Sequence of the second protein:
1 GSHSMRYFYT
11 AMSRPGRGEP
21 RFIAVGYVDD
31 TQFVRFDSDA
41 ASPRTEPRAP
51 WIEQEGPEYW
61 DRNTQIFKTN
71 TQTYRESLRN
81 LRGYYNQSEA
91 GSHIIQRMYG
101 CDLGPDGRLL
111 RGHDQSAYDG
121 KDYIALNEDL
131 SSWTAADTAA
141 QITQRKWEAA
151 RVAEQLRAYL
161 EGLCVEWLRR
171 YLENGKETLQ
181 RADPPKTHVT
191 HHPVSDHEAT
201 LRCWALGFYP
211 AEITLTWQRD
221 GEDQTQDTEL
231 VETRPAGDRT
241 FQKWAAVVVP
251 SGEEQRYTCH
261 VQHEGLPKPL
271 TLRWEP

This data describes a binding interaction between two proteins.

Contacts between the two chains:
Residue T73 in the second protein interacts with residue E10 in the first protein (closest heavy-atom distance 4.0 Å).
Residue V152 in the second protein contacts residue F9 in the first protein (closest heavy-atom distance 3.6 Å).
Residue W147 in the second protein is in contact with residue F9 in the first protein (closest heavy-atom distance 3.2 Å).
Residue K146 in the second protein is in contact with residue Y11 in the first protein (closest heavy-atom distance 2.8 Å).
Residue Y59 in the second protein contacts residue H1 in the first protein (closest heavy-atom distance 3.8 Å).
Residue N63 in the second protein contacts residue H1 in the first protein (closest heavy-atom distance 3.7 Å).
Residue I66 in the second protein contacts residue A6 in the first protein (closest heavy-atom distance 4.1 Å).
Residue I66 in the second protein contacts residue G4 in the first protein (closest heavy-atom distance 4.0 Å).
Residue S116 in the second protein is in contact with residue Y11 in the first protein (closest heavy-atom distance 2.6 Å).
Residue Y7 in the second protein contacts residue H1 in the first protein (closest heavy-atom distance 2.9 Å).
Residue T73 in the second protein contacts residue A6 in the first protein (closest heavy-atom distance 2.9 Å).
Residue Y74 in the second protein interacts with residue F9 in the first protein (closest heavy-atom distance 3.6 Å).
Residue Y99 in the second protein contacts residue V3 in the first protein (closest heavy-atom distance 3.0 Å).
Residue K146 in the second protein contacts residue E10 in the first protein (closest heavy-atom distance 4.1 Å).
Residue Y84 in the second protein is in contact with residue Y11 in the first protein (closest heavy-atom distance 2.7 Å).
Residue Y9 in the second protein interacts with residue P2 in the first protein (closest heavy-atom distance 3.8 Å).
Residue I66 in the second protein is in contact with residue H1 in the first protein (closest heavy-atom distance 3.8 Å).
Residue D114 in the second protein is in contact with residue F9 in the first protein (closest heavy-atom distance 3.9 Å).
Residue N80 in the second protein interacts with residue E10 in the first protein (closest heavy-atom distance 2.9 Å).
Residue L156 in the second protein contacts residue V3 in the first protein (closest heavy-atom distance 4.4 Å).
Residue Y159 in the second protein is in contact with residue V3 in the first protein (closest heavy-atom distance 3.5 Å).
Residue S77 in the second protein interacts with residue F9 in the first protein (closest heavy-atom distance 4.1 Å).
Residue N63 in the second protein contacts residue P2 in the first protein (closest heavy-atom distance 3.0 Å).
Residue T143 in the second protein interacts with residue Y11 in the first protein (closest heavy-atom distance 2.8 Å).
Residue Y159 in the second protein interacts with residue P2 in the first protein (closest heavy-atom distance 3.8 Å).
Residue Y171 in the second protein contacts residue H1 in the first protein (closest heavy-atom distance 2.7 Å).
Residue Y7 in the second protein contacts residue P2 in the first protein (closest heavy-atom distance 3.3 Å).
Residue R97 in the second protein interacts with residue Y11 in the first protein (closest heavy-atom distance 3.7 Å).
Residue N80 in the second protein is in contact with residue Y11 in the first protein (closest heavy-atom distance 2.9 Å).
Residue N70 in the second protein contacts residue A6 in the first protein (closest heavy-atom distance 3.4 Å).
Residue W167 in the second protein interacts with residue H1 in the first protein (closest heavy-atom distance 3.4 Å).
Residue S77 in the second protein contacts residue Y11 in the first protein (closest heavy-atom distance 2.9 Å).
Residue F67 in the second protein contacts residue P2 in the first protein (closest heavy-atom distance 3.6 Å).
Residue R97 in the second protein is in contact with residue D5 in the first protein (closest heavy-atom distance 2.7 Å).
Residue L81 in the second protein is in contact with residue Y11 in the first protein (closest heavy-atom distance 3.5 Å).
Residue L156 in the second protein contacts residue D5 in the first protein (closest heavy-atom distance 4.1 Å).
Residue W147 in the second protein is in contact with residue Y8 in the first protein (closest heavy-atom distance 4.3 Å).
Residue R62 in the second protein is in contact with residue H1 in the first protein (closest heavy-atom distance 3.7 Å).
Residue W147 in the second protein contacts residue E10 in the first protein (closest heavy-atom distance 3.0 Å).
Residue Y123 in the second protein interacts with residue Y11 in the first protein (closest heavy-atom distance 3.9 Å).
Residue S77 in the second protein contacts residue E10 in the first protein (closest heavy-atom distance 3.5 Å).
Residue R62 in the second protein is in contact with residue G4 in the first protein (closest heavy-atom distance 4.3 Å).
Residue I66 in the second protein is in contact with residue P2 in the first protein (closest heavy-atom distance 4.1 Å).
Residue Y159 in the second protein contacts residue H1 in the first protein (closest heavy-atom distance 2.6 Å).
Residue V152 in the second protein is in contact with residue Y8 in the first protein (closest heavy-atom distance 3.9 Å).
Residue I66 in the second protein interacts with residue V3 in the first protein (closest heavy-atom distance 3.5 Å).
Residue T69 in the second protein contacts residue A6 in the first protein (closest heavy-atom distance 3.1 Å).
Residue R97 in the second protein contacts residue V3 in the first protein (closest heavy-atom distance 3.9 Å).
Residue M5 in the second protein contacts residue H1 in the first protein (closest heavy-atom distance 3.8 Å).
Residue Q155 in the second protein interacts with residue Y8 in the first protein (closest heavy-atom distance 3.0 Å).
Residue Y99 in the second protein contacts residue P2 in the first protein (closest heavy-atom distance 3.2 Å).
Residue I95 in the second protein is in contact with residue Y11 in the first protein (closest heavy-atom distance 3.8 Å).
Residue T69 in the second protein interacts with residue D7 in the first protein (closest heavy-atom distance 3.9 Å).
Residue E76 in the second protein interacts with residue E10 in the first protein (closest heavy-atom distance 3.8 Å).
Residue L156 in the second protein is in contact with residue F9 in the first protein (closest heavy-atom distance 3.9 Å).
Residue Y74 in the second protein contacts residue Y11 in the first protein (closest heavy-atom distance 3.6 Å).
Residue T73 in the second protein is in contact with residue F9 in the first protein (closest heavy-atom distance 4.1 Å).
Residue R97 in the second protein contacts residue F9 in the first protein (closest heavy-atom distance 3.1 Å).
Residue W147 in the second protein contacts residue Y11 in the first protein (closest heavy-atom distance 3.8 Å).
Residue N70 in the second protein interacts with residue D5 in the first protein (closest heavy-atom distance 3.8 Å).

Sequence of the first protein:
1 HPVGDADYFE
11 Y